Sequence of protein 2:
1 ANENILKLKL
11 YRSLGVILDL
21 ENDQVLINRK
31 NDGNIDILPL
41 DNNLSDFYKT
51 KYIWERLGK

Contacts between the two chains:
Residue E3 in protein 2 is in contact with residue F11 in protein 1 (closest heavy-atom distance 2.9 Å).
Residue L6 in protein 2 is in contact with residue S10 in protein 1 (closest heavy-atom distance 3.7 Å).
Residue E3 in protein 2 contacts residue S10 in protein 1 (closest heavy-atom distance 3.4 Å).
Residue K7 in protein 2 is in contact with residue L7 in protein 1 (closest heavy-atom distance 3.9 Å).
Residue L10 in protein 2 is in contact with residue L7 in protein 1 (closest heavy-atom distance 3.5 Å).
Residue L10 in protein 2 is in contact with residue L3 in protein 1 (closest heavy-atom distance 4.3 Å).
Residue K9 in protein 2 contacts residue L3 in protein 1 (closest heavy-atom distance 3.6 Å).
Residue L6 in protein 2 contacts residue G6 in protein 1 (closest heavy-atom distance 3.1 Å).
Residue L6 in protein 2 contacts residue L7 in protein 1 (closest heavy-atom distance 3.3 Å).
Residue E3 in protein 2 contacts residue L7 in protein 1 (closest heavy-atom distance 4.3 Å).
Residue K7 in protein 2 interacts with residue F11 in protein 1 (closest heavy-atom distance 4.3 Å).
Residue S13 in protein 2 contacts residue L3 in protein 1 (closest heavy-atom distance 3.4 Å).
Residue L10 in protein 2 contacts residue L4 in protein 1 (closest heavy-atom distance 3.9 Å).
Residue L6 in protein 2 contacts residue L3 in protein 1 (closest heavy-atom distance 4.8 Å).
Residue N2 in protein 2 interacts with residue S10 in protein 1 (closest heavy-atom distance 4.7 Å).

Sequence of protein 1:
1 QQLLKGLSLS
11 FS

These two protein chains interact to form a complex.